Residue-level contacts at the interface:
Residue I1013 in chain A contacts residue H728 in chain B (closest heavy-atom distance 3.1 Å).
Residue D1023 in chain A contacts residue V556 in chain B (closest heavy-atom distance 3.9 Å).
Residue D919 in chain A interacts with residue V827 in chain B (closest heavy-atom distance 3.2 Å).
Residue N979 in chain A interacts with residue R725 in chain B (closest heavy-atom distance 2.4 Å).
Residue Q1010 in chain A interacts with residue T557 in chain B (closest heavy-atom distance 3.8 Å).
Residue L1028 in chain A contacts residue V499 in chain B (closest heavy-atom distance 3.7 Å).
Residue G1011 in chain A contacts residue E729 in chain B (closest heavy-atom distance 3.9 Å).
Residue L1027 in chain A contacts residue F500 in chain B (closest heavy-atom distance 3.5 Å).
Residue E1020 in chain A contacts residue A580 in chain B (closest heavy-atom distance 3.5 Å).
Residue S1031 in chain A interacts with residue Q518 in chain B (closest heavy-atom distance 3.6 Å).
Residue D1087 in chain A is in contact with residue H820 in chain B (closest heavy-atom distance 3.3 Å).
Residue Q1010 in chain A interacts with residue V556 in chain B (closest heavy-atom distance 3.7 Å).
Residue R1030 in chain A interacts with residue V556 in chain B (closest heavy-atom distance 2.3 Å).
Residue L1089 in chain A contacts residue H820 in chain B (closest heavy-atom distance 2.4 Å).
Residue P1216 in chain A interacts with residue S822 in chain B (closest heavy-atom distance 4.0 Å).
Residue E973 in chain A contacts residue Q756 in chain B (closest heavy-atom distance 2.6 Å).
Residue S974 in chain A contacts residue Q756 in chain B (closest heavy-atom distance 2.6 Å).
Residue V920 in chain A is in contact with residue V827 in chain B (closest heavy-atom distance 3.9 Å).
Residue I976 in chain A is in contact with residue H726 in chain B (closest heavy-atom distance 3.2 Å).
Residue R1030 in chain A is in contact with residue V520 in chain B (closest heavy-atom distance 3.6 Å).
Residue P1216 in chain A interacts with residue E824 in chain B (closest heavy-atom distance 3.8 Å).
Residue G1011 in chain A contacts residue K730 in chain B (closest heavy-atom distance 2.9 Å).
Residue I926 in chain A contacts residue E824 in chain B (closest heavy-atom distance 3.6 Å).
Residue G983 in chain A contacts residue H728 in chain B (closest heavy-atom distance 3.3 Å).
Residue A972 in chain A is in contact with residue S755 in chain B (closest heavy-atom distance 2.3 Å).
Residue L1027 in chain A contacts residue V520 in chain B (closest heavy-atom distance 3.3 Å).
Residue S1031 in chain A interacts with residue A513 in chain B (closest heavy-atom distance 3.8 Å).
Residue G981 in chain A contacts residue H728 in chain B (closest heavy-atom distance 4.0 Å).
Residue D1087 in chain A contacts residue G819 in chain B (closest heavy-atom distance 2.9 Å).
Residue T1026 in chain A interacts with residue V556 in chain B (closest heavy-atom distance 3.2 Å).
Residue A1086 in chain A contacts residue H820 in chain B (closest heavy-atom distance 3.1 Å).
Residue S1031 in chain A interacts with residue V520 in chain B (closest heavy-atom distance 3.5 Å).
Residue P977 in chain A interacts with residue H726 in chain B (closest heavy-atom distance 3.1 Å).
Residue I1024 in chain A interacts with residue F500 in chain B (closest heavy-atom distance 3.6 Å).
Residue V920 in chain A interacts with residue E831 in chain B (closest heavy-atom distance 3.4 Å).
Residue P1214 in chain A interacts with residue E824 in chain B (closest heavy-atom distance 3.6 Å).
Residue I1013 in chain A interacts with residue L700 in chain B (closest heavy-atom distance 3.5 Å).
Residue I1013 in chain A is in contact with residue L733 in chain B (closest heavy-atom distance 3.9 Å).
Residue Q1010 in chain A contacts residue K730 in chain B (closest heavy-atom distance 2.5 Å).
Residue S1031 in chain A contacts residue H515 in chain B (closest heavy-atom distance 3.1 Å).
Residue D1023 in chain A contacts residue R540 in chain B (closest heavy-atom distance 3.7 Å).
Residue L1085 in chain A is in contact with residue H820 in chain B (closest heavy-atom distance 3.7 Å).
Residue N979 in chain A is in contact with residue H726 in chain B (closest heavy-atom distance 3.3 Å).
Residue L1028 in chain A interacts with residue H515 in chain B (closest heavy-atom distance 3.8 Å).
Residue I1013 in chain A contacts residue K730 in chain B (closest heavy-atom distance 3.7 Å).
Residue V980 in chain A interacts with residue H726 in chain B (closest heavy-atom distance 3.1 Å).
Residue L1027 in chain A is in contact with residue V556 in chain B (closest heavy-atom distance 3.7 Å).
Residue I1013 in chain A interacts with residue H599 in chain B (closest heavy-atom distance 3.7 Å).
Residue E1020 in chain A contacts residue A537 in chain B (closest heavy-atom distance 4.0 Å).
Residue I978 in chain A is in contact with residue K723 in chain B (closest heavy-atom distance 4.0 Å).
Residue R1030 in chain A is in contact with residue L555 in chain B (closest heavy-atom distance 3.6 Å).
Residue V1012 in chain A contacts residue E729 in chain B (closest heavy-atom distance 3.8 Å).
Residue K982 in chain A is in contact with residue H728 in chain B (closest heavy-atom distance 4.0 Å).
Residue G981 in chain A contacts residue H726 in chain B (closest heavy-atom distance 3.6 Å).
Residue A923 in chain A is in contact with residue V827 in chain B (closest heavy-atom distance 3.6 Å).
Residue V1215 in chain A interacts with residue E824 in chain B (closest heavy-atom distance 3.5 Å).
Residue A975 in chain A contacts residue Q756 in chain B (closest heavy-atom distance 3.8 Å).
Residue V1012 in chain A contacts residue H728 in chain B (closest heavy-atom distance 3.3 Å).
Residue L1028 in chain A interacts with residue F500 in chain B (closest heavy-atom distance 3.9 Å).
Residue L1027 in chain A is in contact with residue T539 in chain B (closest heavy-atom distance 3.7 Å).

Sequence of chain A:
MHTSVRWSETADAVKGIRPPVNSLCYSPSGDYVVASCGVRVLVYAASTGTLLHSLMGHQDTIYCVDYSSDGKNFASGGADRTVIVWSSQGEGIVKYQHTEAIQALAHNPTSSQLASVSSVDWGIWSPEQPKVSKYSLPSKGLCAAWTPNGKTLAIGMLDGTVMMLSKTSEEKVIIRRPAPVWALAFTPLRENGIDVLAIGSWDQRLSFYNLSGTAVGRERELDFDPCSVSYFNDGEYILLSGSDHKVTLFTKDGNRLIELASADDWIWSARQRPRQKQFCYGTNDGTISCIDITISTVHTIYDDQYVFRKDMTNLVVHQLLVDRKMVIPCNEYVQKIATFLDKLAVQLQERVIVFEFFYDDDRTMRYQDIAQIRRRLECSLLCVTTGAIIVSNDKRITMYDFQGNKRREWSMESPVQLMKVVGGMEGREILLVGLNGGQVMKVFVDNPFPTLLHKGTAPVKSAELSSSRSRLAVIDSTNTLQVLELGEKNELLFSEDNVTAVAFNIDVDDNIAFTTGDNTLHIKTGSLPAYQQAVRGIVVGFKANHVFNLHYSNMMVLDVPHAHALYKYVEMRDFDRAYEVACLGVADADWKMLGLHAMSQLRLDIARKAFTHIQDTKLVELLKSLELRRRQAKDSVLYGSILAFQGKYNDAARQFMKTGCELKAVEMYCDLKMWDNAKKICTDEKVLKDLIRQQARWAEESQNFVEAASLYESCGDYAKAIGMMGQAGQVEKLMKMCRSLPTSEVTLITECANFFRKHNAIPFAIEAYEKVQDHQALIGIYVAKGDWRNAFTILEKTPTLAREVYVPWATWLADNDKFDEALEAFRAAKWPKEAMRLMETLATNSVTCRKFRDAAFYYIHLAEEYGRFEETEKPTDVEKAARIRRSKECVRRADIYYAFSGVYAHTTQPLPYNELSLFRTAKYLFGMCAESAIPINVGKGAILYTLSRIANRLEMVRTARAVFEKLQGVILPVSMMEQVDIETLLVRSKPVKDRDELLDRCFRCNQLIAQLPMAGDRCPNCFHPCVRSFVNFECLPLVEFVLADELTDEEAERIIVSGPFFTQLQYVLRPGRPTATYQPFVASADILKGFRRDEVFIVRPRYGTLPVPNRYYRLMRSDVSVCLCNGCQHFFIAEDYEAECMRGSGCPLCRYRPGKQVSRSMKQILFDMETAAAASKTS

Sequence of chain B:
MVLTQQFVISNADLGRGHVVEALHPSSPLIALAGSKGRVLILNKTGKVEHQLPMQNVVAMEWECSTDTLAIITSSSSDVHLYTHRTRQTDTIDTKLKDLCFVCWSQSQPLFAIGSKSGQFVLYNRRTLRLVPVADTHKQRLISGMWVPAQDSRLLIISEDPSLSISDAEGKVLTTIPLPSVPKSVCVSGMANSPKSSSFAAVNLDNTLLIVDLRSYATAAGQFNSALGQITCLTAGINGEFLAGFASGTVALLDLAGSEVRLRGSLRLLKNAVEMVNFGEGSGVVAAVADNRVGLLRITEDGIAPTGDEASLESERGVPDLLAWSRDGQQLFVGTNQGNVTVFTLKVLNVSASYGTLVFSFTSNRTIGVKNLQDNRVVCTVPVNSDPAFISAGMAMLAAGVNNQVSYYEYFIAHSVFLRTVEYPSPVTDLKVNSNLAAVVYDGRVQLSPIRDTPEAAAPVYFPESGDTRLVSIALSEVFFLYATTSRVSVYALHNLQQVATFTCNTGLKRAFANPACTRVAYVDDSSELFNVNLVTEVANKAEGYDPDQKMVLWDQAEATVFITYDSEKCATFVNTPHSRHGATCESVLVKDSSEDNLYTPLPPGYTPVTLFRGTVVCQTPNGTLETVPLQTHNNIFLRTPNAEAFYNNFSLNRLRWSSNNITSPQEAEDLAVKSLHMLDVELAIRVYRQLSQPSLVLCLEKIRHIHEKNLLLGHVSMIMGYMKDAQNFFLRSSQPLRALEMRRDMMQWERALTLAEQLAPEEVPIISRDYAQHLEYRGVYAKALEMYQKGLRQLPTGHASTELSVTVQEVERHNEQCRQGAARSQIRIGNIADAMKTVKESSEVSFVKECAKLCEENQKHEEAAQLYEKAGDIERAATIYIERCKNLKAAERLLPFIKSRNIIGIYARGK

These two protein chains interact to form a complex.